Sequence of chain A:
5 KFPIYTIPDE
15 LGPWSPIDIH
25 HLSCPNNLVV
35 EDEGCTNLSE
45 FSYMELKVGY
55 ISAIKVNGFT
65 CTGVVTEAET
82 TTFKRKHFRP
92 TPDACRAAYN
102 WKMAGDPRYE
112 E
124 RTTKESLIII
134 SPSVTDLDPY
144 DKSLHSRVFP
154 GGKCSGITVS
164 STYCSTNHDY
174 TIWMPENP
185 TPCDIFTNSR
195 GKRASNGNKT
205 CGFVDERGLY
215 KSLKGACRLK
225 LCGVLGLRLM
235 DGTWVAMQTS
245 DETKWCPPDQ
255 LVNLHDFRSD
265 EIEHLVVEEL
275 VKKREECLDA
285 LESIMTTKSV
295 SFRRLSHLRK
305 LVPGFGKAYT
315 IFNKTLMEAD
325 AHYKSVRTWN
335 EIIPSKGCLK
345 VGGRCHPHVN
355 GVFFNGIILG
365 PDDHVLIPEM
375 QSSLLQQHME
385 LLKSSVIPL

This data describes a binding interaction between two proteins.

Sequence of chain B:
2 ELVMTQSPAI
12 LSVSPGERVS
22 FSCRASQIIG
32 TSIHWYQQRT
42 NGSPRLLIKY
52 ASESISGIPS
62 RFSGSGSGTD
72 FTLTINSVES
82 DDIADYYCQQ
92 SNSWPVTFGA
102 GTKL

Contacts between the two chains:
Residue K328 in chain A is in contact with residue N93 in chain B (closest heavy-atom distance 4.8 Å).
Residue G347 in chain A interacts with residue Y51 in chain B (closest heavy-atom distance 4.3 Å).
Residue T332 in chain A is in contact with residue W95 in chain B (closest heavy-atom distance 3.5 Å).
Residue R331 in chain A contacts residue W95 in chain B (closest heavy-atom distance 4.0 Å).
Residue E335 in chain A is in contact with residue W95 in chain B (closest heavy-atom distance 4.0 Å).